Sequence of protein 2:
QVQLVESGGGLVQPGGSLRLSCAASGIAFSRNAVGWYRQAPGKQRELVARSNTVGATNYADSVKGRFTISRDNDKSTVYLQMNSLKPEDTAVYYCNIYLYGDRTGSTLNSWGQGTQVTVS

Sequence of protein 1:
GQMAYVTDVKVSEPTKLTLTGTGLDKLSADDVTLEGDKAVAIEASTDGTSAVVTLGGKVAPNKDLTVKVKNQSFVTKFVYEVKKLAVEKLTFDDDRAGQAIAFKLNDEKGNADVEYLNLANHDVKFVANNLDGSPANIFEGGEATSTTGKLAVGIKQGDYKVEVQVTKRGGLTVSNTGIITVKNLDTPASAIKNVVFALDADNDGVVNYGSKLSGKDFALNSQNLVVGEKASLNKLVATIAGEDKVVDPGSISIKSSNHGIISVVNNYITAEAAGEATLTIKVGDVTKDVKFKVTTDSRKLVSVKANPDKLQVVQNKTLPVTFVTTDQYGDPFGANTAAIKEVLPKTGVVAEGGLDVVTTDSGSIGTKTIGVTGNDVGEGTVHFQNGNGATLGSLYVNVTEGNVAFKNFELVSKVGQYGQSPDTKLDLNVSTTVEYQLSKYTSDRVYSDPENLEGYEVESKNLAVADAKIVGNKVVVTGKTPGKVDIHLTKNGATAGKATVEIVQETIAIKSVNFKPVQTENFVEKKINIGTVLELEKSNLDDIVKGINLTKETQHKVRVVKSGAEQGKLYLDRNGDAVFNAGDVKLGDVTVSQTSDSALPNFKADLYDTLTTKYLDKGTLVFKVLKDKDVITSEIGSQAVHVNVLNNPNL

Interface contacts:
Residue L69 in protein 1 contacts residue Y100 in protein 2 (closest heavy-atom distance 4.3 Å).
Residue A74 in protein 1 is in contact with residue D102 in protein 2 (closest heavy-atom distance 4.2 Å).
Residue A74 in protein 1 is in contact with residue T107 in protein 2 (closest heavy-atom distance 4.2 Å).
Residue G71 in protein 1 contacts residue Y100 in protein 2 (closest heavy-atom distance 3.7 Å).
Residue G70 in protein 1 contacts residue A33 in protein 2 (closest heavy-atom distance 3.9 Å).
Residue L133 in protein 1 interacts with residue N109 in protein 2 (closest heavy-atom distance 3.4 Å).
Residue K72 in protein 1 contacts residue L99 in protein 2 (closest heavy-atom distance 3.4 Å).
Residue G71 in protein 1 is in contact with residue T53 in protein 2 (closest heavy-atom distance 4.0 Å).
Residue D218 in protein 1 contacts residue D74 in protein 2 (closest heavy-atom distance 3.5 Å).
Residue L133 in protein 1 contacts residue I97 in protein 2 (closest heavy-atom distance 4.5 Å).
Residue K77 in protein 1 interacts with residue G101 in protein 2 (closest heavy-atom distance 3.2 Å).
Residue N132 in protein 1 contacts residue N109 in protein 2 (closest heavy-atom distance 4.4 Å).
Residue K72 in protein 1 contacts residue Y98 in protein 2 (closest heavy-atom distance 4.1 Å).
Residue V220 in protein 1 contacts residue D74 in protein 2 (closest heavy-atom distance 3.4 Å).
Residue L48 in protein 1 interacts with residue Y100 in protein 2 (closest heavy-atom distance 3.6 Å).
Residue D51 in protein 1 is in contact with residue N52 in protein 2 (closest heavy-atom distance 3.7 Å).
Residue L133 in protein 1 interacts with residue L108 in protein 2 (closest heavy-atom distance 3.8 Å).
Residue D127 in protein 1 is in contact with residue A28 in protein 2 (closest heavy-atom distance 3.6 Å).
Residue G71 in protein 1 is in contact with residue R31 in protein 2 (closest heavy-atom distance 4.1 Å).
Residue D218 in protein 1 is in contact with residue D72 in protein 2 (closest heavy-atom distance 4.3 Å).
Residue G71 in protein 1 is in contact with residue N32 in protein 2 (closest heavy-atom distance 4.5 Å).
Residue K164 in protein 1 contacts residue Q1 in protein 2 (closest heavy-atom distance 4.1 Å).
Residue D51 in protein 1 contacts residue N58 in protein 2 (closest heavy-atom distance 2.8 Å).
Residue G70 in protein 1 contacts residue Y100 in protein 2 (closest heavy-atom distance 3.3 Å).
Residue K72 in protein 1 is in contact with residue R31 in protein 2 (closest heavy-atom distance 3.8 Å).
Residue G70 in protein 1 contacts residue T53 in protein 2 (closest heavy-atom distance 3.3 Å).
Residue D51 in protein 1 interacts with residue Y100 in protein 2 (closest heavy-atom distance 2.7 Å).
Residue D218 in protein 1 contacts residue K75 in protein 2 (closest heavy-atom distance 3.9 Å).
Residue D78 in protein 1 interacts with residue G101 in protein 2 (closest heavy-atom distance 4.2 Å).
Residue E129 in protein 1 interacts with residue G26 in protein 2 (closest heavy-atom distance 4.5 Å).
Residue E129 in protein 1 interacts with residue V2 in protein 2 (closest heavy-atom distance 3.6 Å).
Residue A74 in protein 1 contacts residue Y100 in protein 2 (closest heavy-atom distance 2.8 Å).
Residue L79 in protein 1 interacts with residue G101 in protein 2 (closest heavy-atom distance 3.4 Å).
Residue E129 in protein 1 interacts with residue S110 in protein 2 (closest heavy-atom distance 4.5 Å).
Residue K77 in protein 1 is in contact with residue T107 in protein 2 (closest heavy-atom distance 4.2 Å).
Residue G70 in protein 1 is in contact with residue N52 in protein 2 (closest heavy-atom distance 3.1 Å).
Residue Y130 in protein 1 interacts with residue L99 in protein 2 (closest heavy-atom distance 4.3 Å).
Residue K72 in protein 1 contacts residue N32 in protein 2 (closest heavy-atom distance 3.3 Å).
Residue L79 in protein 1 contacts residue Y100 in protein 2 (closest heavy-atom distance 3.6 Å).
Residue G219 in protein 1 is in contact with residue D74 in protein 2 (closest heavy-atom distance 4.1 Å).
Residue K52 in protein 1 is in contact with residue N52 in protein 2 (closest heavy-atom distance 4.5 Å).
Residue E49 in protein 1 is in contact with residue Y100 in protein 2 (closest heavy-atom distance 4.2 Å).
Residue G71 in protein 1 contacts residue A33 in protein 2 (closest heavy-atom distance 4.1 Å).
Residue V54 in protein 1 is in contact with residue T53 in protein 2 (closest heavy-atom distance 4.6 Å).
Residue K77 in protein 1 contacts residue D102 in protein 2 (closest heavy-atom distance 4.4 Å).
Residue E49 in protein 1 contacts residue G101 in protein 2 (closest heavy-atom distance 3.9 Å).
Residue N217 in protein 1 contacts residue K75 in protein 2 (closest heavy-atom distance 2.8 Å).
Residue V73 in protein 1 contacts residue Y100 in protein 2 (closest heavy-atom distance 3.5 Å).
Residue E49 in protein 1 interacts with residue R50 in protein 2 (closest heavy-atom distance 2.8 Å).
Residue K72 in protein 1 interacts with residue Y100 in protein 2 (closest heavy-atom distance 3.0 Å).
Residue V54 in protein 1 is in contact with residue N52 in protein 2 (closest heavy-atom distance 4.1 Å).
Residue V54 in protein 1 contacts residue V54 in protein 2 (closest heavy-atom distance 3.7 Å).
Residue G219 in protein 1 is in contact with residue K75 in protein 2 (closest heavy-atom distance 3.9 Å).
Residue V73 in protein 1 contacts residue L99 in protein 2 (closest heavy-atom distance 4.3 Å).
Residue D51 in protein 1 contacts residue A56 in protein 2 (closest heavy-atom distance 4.5 Å).
Residue G50 in protein 1 interacts with residue N58 in protein 2 (closest heavy-atom distance 3.5 Å).
Residue A74 in protein 1 is in contact with residue L99 in protein 2 (closest heavy-atom distance 3.9 Å).
Residue K72 in protein 1 interacts with residue A28 in protein 2 (closest heavy-atom distance 3.9 Å).
Residue L133 in protein 1 interacts with residue T107 in protein 2 (closest heavy-atom distance 3.9 Å).
Residue D51 in protein 1 contacts residue R50 in protein 2 (closest heavy-atom distance 3.3 Å).

The following describes two proteins that form a bound complex.